Sequence of chain B:
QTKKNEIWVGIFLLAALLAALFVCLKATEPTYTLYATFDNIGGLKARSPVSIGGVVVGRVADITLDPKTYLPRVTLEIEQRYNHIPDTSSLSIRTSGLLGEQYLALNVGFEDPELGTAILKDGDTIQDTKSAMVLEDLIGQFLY

Contacts between the two chains:
Residue V160 in chain A contacts residue V42 in chain B (closest heavy-atom distance 4.8 Å).
Residue L157 in chain A interacts with residue F31 in chain B (closest heavy-atom distance 3.7 Å).
Residue M56 in chain A interacts with residue A34 in chain B (closest heavy-atom distance 3.7 Å).
Residue V45 in chain A contacts residue V28 in chain B (closest heavy-atom distance 3.5 Å).
Residue L48 in chain A contacts residue V28 in chain B (closest heavy-atom distance 4.1 Å).
Residue Y49 in chain A interacts with residue K23 in chain B (closest heavy-atom distance 4.3 Å).
Residue D194 in chain A contacts residue K45 in chain B (closest heavy-atom distance 4.0 Å).
Residue Y49 in chain A contacts residue V28 in chain B (closest heavy-atom distance 3.8 Å).
Residue W186 in chain A is in contact with residue K45 in chain B (closest heavy-atom distance 4.1 Å).
Residue D194 in chain A contacts residue A46 in chain B (closest heavy-atom distance 3.4 Å).
Residue S154 in chain A interacts with residue F31 in chain B (closest heavy-atom distance 4.2 Å).
Residue M56 in chain A interacts with residue F31 in chain B (closest heavy-atom distance 3.8 Å).
Residue W195 in chain A is in contact with residue R73 in chain B (closest heavy-atom distance 2.8 Å).
Residue V53 in chain A interacts with residue F31 in chain B (closest heavy-atom distance 3.6 Å).
Residue V160 in chain A interacts with residue A38 in chain B (closest heavy-atom distance 3.8 Å).
Residue W168 in chain A is in contact with residue F41 in chain B (closest heavy-atom distance 4.7 Å).
Residue V160 in chain A interacts with residue A39 in chain B (closest heavy-atom distance 3.4 Å).
Residue I161 in chain A contacts residue F31 in chain B (closest heavy-atom distance 3.9 Å).
Residue M189 in chain A interacts with residue K45 in chain B (closest heavy-atom distance 3.0 Å).
Residue W186 in chain A contacts residue F41 in chain B (closest heavy-atom distance 4.0 Å).
Residue G52 in chain A interacts with residue F31 in chain B (closest heavy-atom distance 4.4 Å).
Residue I167 in chain A interacts with residue V42 in chain B (closest heavy-atom distance 4.7 Å).
Residue V53 in chain A is in contact with residue W27 in chain B (closest heavy-atom distance 3.6 Å).
Residue V163 in chain A is in contact with residue V42 in chain B (closest heavy-atom distance 4.3 Å).
Residue V160 in chain A contacts residue A35 in chain B (closest heavy-atom distance 3.8 Å).
Residue L199 in chain A interacts with residue C43 in chain B (closest heavy-atom distance 4.2 Å).
Residue W195 in chain A interacts with residue A72 in chain B (closest heavy-atom distance 4.5 Å).
Residue L199 in chain A contacts residue V42 in chain B (closest heavy-atom distance 3.7 Å).
Residue Y49 in chain A is in contact with residue W27 in chain B (closest heavy-atom distance 3.7 Å).
Residue R196 in chain A is in contact with residue C43 in chain B (closest heavy-atom distance 4.0 Å).
Residue A164 in chain A interacts with residue F41 in chain B (closest heavy-atom distance 3.8 Å).
Residue I167 in chain A interacts with residue F41 in chain B (closest heavy-atom distance 4.0 Å).
Residue R46 in chain A contacts residue N24 in chain B (closest heavy-atom distance 4.1 Å).
Residue R196 in chain A is in contact with residue R73 in chain B (closest heavy-atom distance 4.0 Å).
Residue Y49 in chain A contacts residue N24 in chain B (closest heavy-atom distance 4.0 Å).
Residue Q190 in chain A is in contact with residue L44 in chain B (closest heavy-atom distance 4.0 Å).
Residue A164 in chain A is in contact with residue V42 in chain B (closest heavy-atom distance 3.7 Å).
Residue L157 in chain A contacts residue L32 in chain B (closest heavy-atom distance 3.6 Å).
Residue L199 in chain A interacts with residue A46 in chain B (closest heavy-atom distance 4.9 Å).
Residue V45 in chain A contacts residue E25 in chain B (closest heavy-atom distance 3.8 Å).
Residue I161 in chain A interacts with residue A34 in chain B (closest heavy-atom distance 4.2 Å).
Residue L96 in chain A is in contact with residue V42 in chain B (closest heavy-atom distance 5.0 Å).
Residue I161 in chain A contacts residue A38 in chain B (closest heavy-atom distance 3.9 Å).
Residue A164 in chain A interacts with residue A38 in chain B (closest heavy-atom distance 3.5 Å).
Residue Q190 in chain A is in contact with residue A46 in chain B (closest heavy-atom distance 3.1 Å).
Residue L158 in chain A is in contact with residue F31 in chain B (closest heavy-atom distance 3.7 Å).
Residue L157 in chain A contacts residue A35 in chain B (closest heavy-atom distance 3.7 Å).
Residue V45 in chain A interacts with residue N24 in chain B (closest heavy-atom distance 4.4 Å).
Residue I161 in chain A contacts residue A35 in chain B (closest heavy-atom distance 3.9 Å).
Residue V53 in chain A interacts with residue V28 in chain B (closest heavy-atom distance 3.9 Å).
Residue Q190 in chain A is in contact with residue K45 in chain B (closest heavy-atom distance 3.8 Å).

These two protein chains interact to form a complex.

Sequence of chain A:
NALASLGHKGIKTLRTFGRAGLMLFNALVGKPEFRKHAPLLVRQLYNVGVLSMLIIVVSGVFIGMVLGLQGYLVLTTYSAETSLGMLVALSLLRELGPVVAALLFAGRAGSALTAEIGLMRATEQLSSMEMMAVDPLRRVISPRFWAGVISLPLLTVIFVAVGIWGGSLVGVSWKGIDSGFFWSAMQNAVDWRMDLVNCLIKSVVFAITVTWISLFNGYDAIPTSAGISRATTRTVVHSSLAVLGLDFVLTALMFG